Residue-level contacts at the interface:
Residue H94 in protein 1 is in contact with residue P189 in protein 2 (closest heavy-atom distance 3.4 Å).
Residue Y92 in protein 1 interacts with residue A171 in protein 2 (closest heavy-atom distance 3.0 Å).
Residue K78 in protein 1 contacts residue A177 in protein 2 (closest heavy-atom distance 4.9 Å).
Residue A108 in protein 1 contacts residue D175 in protein 2 (closest heavy-atom distance 4.9 Å).
Residue F103 in protein 1 is in contact with residue V186 in protein 2 (closest heavy-atom distance 3.8 Å).
Residue L107 in protein 1 is in contact with residue A172 in protein 2 (closest heavy-atom distance 4.3 Å).
Residue F86 in protein 1 interacts with residue D167 in protein 2 (closest heavy-atom distance 4.8 Å).
Residue R151 in protein 1 interacts with residue A171 in protein 2 (closest heavy-atom distance 4.5 Å).
Residue F86 in protein 1 contacts residue A171 in protein 2 (closest heavy-atom distance 3.5 Å).
Residue P93 in protein 1 interacts with residue L168 in protein 2 (closest heavy-atom distance 4.7 Å).
Residue L57 in protein 1 interacts with residue K173 in protein 2 (closest heavy-atom distance 3.9 Å).
Residue L107 in protein 1 is in contact with residue G176 in protein 2 (closest heavy-atom distance 4.5 Å).
Residue F103 in protein 1 contacts residue D175 in protein 2 (closest heavy-atom distance 3.4 Å).
Residue M95 in protein 1 is in contact with residue K185 in protein 2 (closest heavy-atom distance 3.8 Å).
Residue A83 in protein 1 interacts with residue M174 in protein 2 (closest heavy-atom distance 5.0 Å).
Residue R151 in protein 1 interacts with residue D175 in protein 2 (closest heavy-atom distance 4.3 Å).
Residue L107 in protein 1 contacts residue D175 in protein 2 (closest heavy-atom distance 3.8 Å).
Residue L107 in protein 1 contacts residue A177 in protein 2 (closest heavy-atom distance 3.6 Å).
Residue R155 in protein 1 contacts residue D175 in protein 2 (closest heavy-atom distance 3.3 Å).
Residue F86 in protein 1 interacts with residue K170 in protein 2 (closest heavy-atom distance 3.8 Å).
Residue F103 in protein 1 contacts residue A172 in protein 2 (closest heavy-atom distance 4.7 Å).
Residue M84 in protein 1 contacts residue M174 in protein 2 (closest heavy-atom distance 4.2 Å).
Residue S88 in protein 1 is in contact with residue D167 in protein 2 (closest heavy-atom distance 2.4 Å).
Residue P104 in protein 1 interacts with residue D175 in protein 2 (closest heavy-atom distance 4.0 Å).
Residue P77 in protein 1 contacts residue K173 in protein 2 (closest heavy-atom distance 3.5 Å).
Residue A90 in protein 1 is in contact with residue D167 in protein 2 (closest heavy-atom distance 3.6 Å).
Residue Y92 in protein 1 is in contact with residue L168 in protein 2 (closest heavy-atom distance 3.4 Å).
Residue H94 in protein 1 is in contact with residue L190 in protein 2 (closest heavy-atom distance 3.3 Å).
Residue L107 in protein 1 is in contact with residue Q181 in protein 2 (closest heavy-atom distance 3.6 Å).
Residue Y92 in protein 1 interacts with residue A172 in protein 2 (closest heavy-atom distance 3.9 Å).
Residue K78 in protein 1 is in contact with residue K173 in protein 2 (closest heavy-atom distance 4.5 Å).
Residue A90 in protein 1 is in contact with residue L168 in protein 2 (closest heavy-atom distance 4.8 Å).
Residue L107 in protein 1 is in contact with residue K185 in protein 2 (closest heavy-atom distance 4.2 Å).
Residue H94 in protein 1 is in contact with residue K185 in protein 2 (closest heavy-atom distance 3.6 Å).
Residue F86 in protein 1 interacts with residue M174 in protein 2 (closest heavy-atom distance 4.1 Å).
Residue L57 in protein 1 is in contact with residue K170 in protein 2 (closest heavy-atom distance 4.2 Å).
Residue P77 in protein 1 interacts with residue M174 in protein 2 (closest heavy-atom distance 3.7 Å).
Residue P93 in protein 1 is in contact with residue L190 in protein 2 (closest heavy-atom distance 3.8 Å).
Residue Y92 in protein 1 interacts with residue D175 in protein 2 (closest heavy-atom distance 2.7 Å).
Residue G56 in protein 1 is in contact with residue K173 in protein 2 (closest heavy-atom distance 5.0 Å).
Residue F103 in protein 1 contacts residue K185 in protein 2 (closest heavy-atom distance 3.6 Å).
Residue R155 in protein 1 is in contact with residue M174 in protein 2 (closest heavy-atom distance 3.5 Å).
Residue Y92 in protein 1 contacts residue V186 in protein 2 (closest heavy-atom distance 3.5 Å).
Residue A90 in protein 1 is in contact with residue A171 in protein 2 (closest heavy-atom distance 3.6 Å).
Residue K78 in protein 1 contacts residue G176 in protein 2 (closest heavy-atom distance 3.5 Å).
Residue L57 in protein 1 contacts residue M174 in protein 2 (closest heavy-atom distance 3.8 Å).
Residue L91 in protein 1 contacts residue L168 in protein 2 (closest heavy-atom distance 4.2 Å).
Residue H94 in protein 1 is in contact with residue V186 in protein 2 (closest heavy-atom distance 3.2 Å).
Residue A55 in protein 1 contacts residue M174 in protein 2 (closest heavy-atom distance 4.6 Å).
Residue I82 in protein 1 contacts residue M174 in protein 2 (closest heavy-atom distance 3.6 Å).

This data describes a binding interaction between two proteins.

Sequence of protein 1:
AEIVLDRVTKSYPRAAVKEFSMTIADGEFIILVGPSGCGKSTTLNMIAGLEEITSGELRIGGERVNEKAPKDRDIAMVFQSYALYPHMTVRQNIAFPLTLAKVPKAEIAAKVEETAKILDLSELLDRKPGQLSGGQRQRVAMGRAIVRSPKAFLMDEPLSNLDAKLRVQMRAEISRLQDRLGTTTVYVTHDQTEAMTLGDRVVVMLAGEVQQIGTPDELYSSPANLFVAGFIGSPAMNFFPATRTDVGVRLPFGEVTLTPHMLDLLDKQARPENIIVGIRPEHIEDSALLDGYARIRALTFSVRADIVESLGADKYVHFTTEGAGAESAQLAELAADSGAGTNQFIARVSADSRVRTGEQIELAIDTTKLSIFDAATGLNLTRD

Sequence of protein 2:
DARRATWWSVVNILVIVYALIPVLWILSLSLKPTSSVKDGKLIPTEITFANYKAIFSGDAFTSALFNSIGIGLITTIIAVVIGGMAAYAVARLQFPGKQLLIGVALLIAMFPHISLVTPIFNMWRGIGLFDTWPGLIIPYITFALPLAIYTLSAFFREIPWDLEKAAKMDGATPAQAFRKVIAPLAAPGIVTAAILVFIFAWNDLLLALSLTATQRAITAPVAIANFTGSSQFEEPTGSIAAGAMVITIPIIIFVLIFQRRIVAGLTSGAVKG